These two protein chains interact to form a complex.

Sequence of protein 1:
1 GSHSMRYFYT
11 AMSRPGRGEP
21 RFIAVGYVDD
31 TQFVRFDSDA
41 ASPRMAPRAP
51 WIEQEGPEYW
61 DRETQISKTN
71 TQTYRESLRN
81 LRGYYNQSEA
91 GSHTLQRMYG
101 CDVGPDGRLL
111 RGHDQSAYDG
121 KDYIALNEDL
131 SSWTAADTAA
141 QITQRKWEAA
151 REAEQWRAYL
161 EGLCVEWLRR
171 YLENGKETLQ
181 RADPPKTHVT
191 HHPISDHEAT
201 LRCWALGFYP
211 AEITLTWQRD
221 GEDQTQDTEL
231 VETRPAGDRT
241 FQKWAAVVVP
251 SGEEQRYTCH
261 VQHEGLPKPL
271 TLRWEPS

Sequence of protein 2:
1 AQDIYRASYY

Contacts between the two chains:
Residue W156 in protein 1 interacts with residue D3 in protein 2 (closest heavy-atom distance 4.3 Å).
Residue T143 in protein 1 contacts residue Y10 in protein 2 (closest heavy-atom distance 2.8 Å).
Residue Y159 in protein 1 is in contact with residue R6 in protein 2 (closest heavy-atom distance 3.8 Å).
Residue N70 in protein 1 contacts residue A7 in protein 2 (closest heavy-atom distance 3.2 Å).
Residue Y7 in protein 1 contacts residue A1 in protein 2 (closest heavy-atom distance 3.0 Å).
Residue M5 in protein 1 is in contact with residue A1 in protein 2 (closest heavy-atom distance 3.8 Å).
Residue E63 in protein 1 contacts residue Q2 in protein 2 (closest heavy-atom distance 2.7 Å).
Residue N70 in protein 1 interacts with residue R6 in protein 2 (closest heavy-atom distance 3.8 Å).
Residue K146 in protein 1 interacts with residue Y9 in protein 2 (closest heavy-atom distance 4.0 Å).
Residue Y74 in protein 1 interacts with residue A7 in protein 2 (closest heavy-atom distance 4.2 Å).
Residue E152 in protein 1 is in contact with residue Y5 in protein 2 (closest heavy-atom distance 3.8 Å).
Residue T73 in protein 1 is in contact with residue Y9 in protein 2 (closest heavy-atom distance 3.7 Å).
Residue Y159 in protein 1 interacts with residue D3 in protein 2 (closest heavy-atom distance 3.3 Å).
Residue Q155 in protein 1 is in contact with residue Y5 in protein 2 (closest heavy-atom distance 3.4 Å).
Residue M45 in protein 1 is in contact with residue Q2 in protein 2 (closest heavy-atom distance 3.4 Å).
Residue T69 in protein 1 is in contact with residue A7 in protein 2 (closest heavy-atom distance 3.8 Å).
Residue I66 in protein 1 contacts residue Q2 in protein 2 (closest heavy-atom distance 3.9 Å).
Residue Y74 in protein 1 interacts with residue Y10 in protein 2 (closest heavy-atom distance 3.6 Å).
Residue W167 in protein 1 interacts with residue A1 in protein 2 (closest heavy-atom distance 3.7 Å).
Residue S77 in protein 1 interacts with residue Y10 in protein 2 (closest heavy-atom distance 2.6 Å).
Residue Y84 in protein 1 interacts with residue Y10 in protein 2 (closest heavy-atom distance 2.5 Å).
Residue R97 in protein 1 contacts residue Y10 in protein 2 (closest heavy-atom distance 3.2 Å).
Residue Y9 in protein 1 interacts with residue Q2 in protein 2 (closest heavy-atom distance 3.2 Å).
Residue R97 in protein 1 contacts residue R6 in protein 2 (closest heavy-atom distance 3.6 Å).
Residue W156 in protein 1 contacts residue S8 in protein 2 (closest heavy-atom distance 3.4 Å).
Residue Y7 in protein 1 contacts residue Q2 in protein 2 (closest heavy-atom distance 3.5 Å).
Residue Y74 in protein 1 interacts with residue R6 in protein 2 (closest heavy-atom distance 2.8 Å).
Residue N80 in protein 1 interacts with residue Y10 in protein 2 (closest heavy-atom distance 3.3 Å).
Residue E63 in protein 1 interacts with residue A1 in protein 2 (closest heavy-atom distance 3.4 Å).
Residue S116 in protein 1 is in contact with residue Y10 in protein 2 (closest heavy-atom distance 3.0 Å).
Residue S67 in protein 1 is in contact with residue Q2 in protein 2 (closest heavy-atom distance 3.1 Å).
Residue W156 in protein 1 contacts residue R6 in protein 2 (closest heavy-atom distance 3.3 Å).
Residue Y99 in protein 1 interacts with residue Q2 in protein 2 (closest heavy-atom distance 3.4 Å).
Residue Y171 in protein 1 contacts residue A1 in protein 2 (closest heavy-atom distance 2.8 Å).
Residue L95 in protein 1 interacts with residue Y10 in protein 2 (closest heavy-atom distance 3.7 Å).
Residue W147 in protein 1 contacts residue Y10 in protein 2 (closest heavy-atom distance 3.7 Å).
Residue I66 in protein 1 interacts with residue I4 in protein 2 (closest heavy-atom distance 4.0 Å).
Residue E76 in protein 1 interacts with residue Y9 in protein 2 (closest heavy-atom distance 3.3 Å).
Residue Y123 in protein 1 is in contact with residue Y10 in protein 2 (closest heavy-atom distance 4.0 Å).
Residue L163 in protein 1 contacts residue Q2 in protein 2 (closest heavy-atom distance 4.4 Å).
Residue Y9 in protein 1 contacts residue R6 in protein 2 (closest heavy-atom distance 4.0 Å).
Residue K146 in protein 1 interacts with residue Y10 in protein 2 (closest heavy-atom distance 3.3 Å).
Residue D114 in protein 1 contacts residue R6 in protein 2 (closest heavy-atom distance 2.3 Å).
Residue Y99 in protein 1 interacts with residue D3 in protein 2 (closest heavy-atom distance 3.1 Å).
Residue L160 in protein 1 interacts with residue R6 in protein 2 (closest heavy-atom distance 4.0 Å).
Residue N80 in protein 1 is in contact with residue Y9 in protein 2 (closest heavy-atom distance 4.1 Å).
Residue Y59 in protein 1 interacts with residue A1 in protein 2 (closest heavy-atom distance 4.3 Å).
Residue A24 in protein 1 interacts with residue Q2 in protein 2 (closest heavy-atom distance 4.1 Å).
Residue S77 in protein 1 is in contact with residue Y9 in protein 2 (closest heavy-atom distance 3.3 Å).
Residue T73 in protein 1 is in contact with residue A7 in protein 2 (closest heavy-atom distance 2.7 Å).
Residue Y159 in protein 1 contacts residue Q2 in protein 2 (closest heavy-atom distance 3.6 Å).
Residue S77 in protein 1 interacts with residue S8 in protein 2 (closest heavy-atom distance 4.1 Å).
Residue Y9 in protein 1 is in contact with residue D3 in protein 2 (closest heavy-atom distance 4.4 Å).
Residue Y99 in protein 1 is in contact with residue R6 in protein 2 (closest heavy-atom distance 3.6 Å).
Residue T69 in protein 1 is in contact with residue I4 in protein 2 (closest heavy-atom distance 4.3 Å).
Residue N70 in protein 1 interacts with residue Q2 in protein 2 (closest heavy-atom distance 3.5 Å).
Residue L81 in protein 1 interacts with residue Y10 in protein 2 (closest heavy-atom distance 3.6 Å).
Residue Y159 in protein 1 interacts with residue A1 in protein 2 (closest heavy-atom distance 2.6 Å).
Residue W156 in protein 1 is in contact with residue Y5 in protein 2 (closest heavy-atom distance 3.4 Å).
Residue W147 in protein 1 interacts with residue Y9 in protein 2 (closest heavy-atom distance 3.0 Å).